Sequence of protein 2:
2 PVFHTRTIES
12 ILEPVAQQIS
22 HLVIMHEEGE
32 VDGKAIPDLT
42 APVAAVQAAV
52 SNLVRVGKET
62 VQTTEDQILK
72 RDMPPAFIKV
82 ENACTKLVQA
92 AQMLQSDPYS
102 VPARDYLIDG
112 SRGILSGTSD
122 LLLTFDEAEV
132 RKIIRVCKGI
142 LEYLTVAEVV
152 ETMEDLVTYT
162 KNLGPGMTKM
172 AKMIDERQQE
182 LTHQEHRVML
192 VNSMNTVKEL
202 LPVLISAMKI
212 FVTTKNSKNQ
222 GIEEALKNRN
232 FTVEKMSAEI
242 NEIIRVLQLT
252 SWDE

Sequence of protein 1:
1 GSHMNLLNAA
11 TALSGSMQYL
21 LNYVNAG

Interface contacts:
Residue T119 in protein 2 interacts with residue A10 in protein 1 (closest heavy-atom distance 4.1 Å).
Residue L88 in protein 2 interacts with residue L20 in protein 1 (closest heavy-atom distance 4.2 Å).
Residue A46 in protein 2 is in contact with residue S16 in protein 1 (closest heavy-atom distance 3.7 Å).
Residue L23 in protein 2 interacts with residue V24 in protein 1 (closest heavy-atom distance 4.0 Å).
Residue V44 in protein 2 interacts with residue L20 in protein 1 (closest heavy-atom distance 3.9 Å).
Residue I115 in protein 2 is in contact with residue L13 in protein 1 (closest heavy-atom distance 4.0 Å).
Residue T119 in protein 2 is in contact with residue L13 in protein 1 (closest heavy-atom distance 3.4 Å).
Residue L88 in protein 2 is in contact with residue M17 in protein 1 (closest heavy-atom distance 4.0 Å).
Residue P38 in protein 2 is in contact with residue G27 in protein 1 (closest heavy-atom distance 3.6 Å).
Residue P38 in protein 2 contacts residue Y23 in protein 1 (closest heavy-atom distance 4.0 Å).
Residue N53 in protein 2 interacts with residue A9 in protein 1 (closest heavy-atom distance 3.6 Å).
Residue L54 in protein 2 interacts with residue L13 in protein 1 (closest heavy-atom distance 3.6 Å).
Residue L123 in protein 2 interacts with residue L7 in protein 1 (closest heavy-atom distance 3.7 Å).
Residue V47 in protein 2 is in contact with residue L13 in protein 1 (closest heavy-atom distance 4.0 Å).
Residue P43 in protein 2 contacts residue Y19 in protein 1 (closest heavy-atom distance 4.0 Å).
Residue V16 in protein 2 contacts residue M17 in protein 1 (closest heavy-atom distance 4.1 Å).
Residue V16 in protein 2 is in contact with residue Q18 in protein 1 (closest heavy-atom distance 4.0 Å).
Residue P43 in protein 2 is in contact with residue Y23 in protein 1 (closest heavy-atom distance 3.9 Å).
Residue L40 in protein 2 is in contact with residue V24 in protein 1 (closest heavy-atom distance 3.8 Å).
Residue I12 in protein 2 contacts residue A10 in protein 1 (closest heavy-atom distance 3.7 Å).
Residue I12 in protein 2 interacts with residue T11 in protein 1 (closest heavy-atom distance 3.7 Å).
Residue D39 in protein 2 interacts with residue Y23 in protein 1 (closest heavy-atom distance 3.8 Å).
Residue I20 in protein 2 interacts with residue L21 in protein 1 (closest heavy-atom distance 3.9 Å).
Residue Q19 in protein 2 interacts with residue Q18 in protein 1 (closest heavy-atom distance 3.2 Å).
Residue V47 in protein 2 interacts with residue S16 in protein 1 (closest heavy-atom distance 3.5 Å).
Residue L54 in protein 2 is in contact with residue L6 in protein 1 (closest heavy-atom distance 3.8 Å).
Residue L108 in protein 2 is in contact with residue V24 in protein 1 (closest heavy-atom distance 4.1 Å).
Residue V51 in protein 2 is in contact with residue L13 in protein 1 (closest heavy-atom distance 3.7 Å).
Residue A50 in protein 2 is in contact with residue A12 in protein 1 (closest heavy-atom distance 4.2 Å).
Residue M26 in protein 2 is in contact with residue N25 in protein 1 (closest heavy-atom distance 4.1 Å).
Residue T8 in protein 2 contacts residue L7 in protein 1 (closest heavy-atom distance 3.9 Å).
Residue V47 in protein 2 contacts residue M17 in protein 1 (closest heavy-atom distance 3.8 Å).
Residue V16 in protein 2 contacts residue L21 in protein 1 (closest heavy-atom distance 4.2 Å).
Residue P43 in protein 2 interacts with residue L20 in protein 1 (closest heavy-atom distance 3.8 Å).
Residue G58 in protein 2 interacts with residue L6 in protein 1 (closest heavy-atom distance 3.8 Å).
Residue L123 in protein 2 contacts residue A10 in protein 1 (closest heavy-atom distance 3.8 Å).
Residue M74 in protein 2 is in contact with residue L6 in protein 1 (closest heavy-atom distance 4.0 Å).
Residue N53 in protein 2 interacts with residue M4 in protein 1 (closest heavy-atom distance 3.4 Å).
Residue L23 in protein 2 is in contact with residue L21 in protein 1 (closest heavy-atom distance 4.0 Å).
Residue H22 in protein 2 interacts with residue N25 in protein 1 (closest heavy-atom distance 2.8 Å).
Residue L40 in protein 2 interacts with residue Y23 in protein 1 (closest heavy-atom distance 3.8 Å).
Residue Q19 in protein 2 is in contact with residue N22 in protein 1 (closest heavy-atom distance 2.9 Å).
Residue V57 in protein 2 contacts residue M4 in protein 1 (closest heavy-atom distance 3.5 Å).
Residue P15 in protein 2 is in contact with residue Q18 in protein 1 (closest heavy-atom distance 3.4 Å).
Residue S112 in protein 2 is in contact with residue L21 in protein 1 (closest heavy-atom distance 3.8 Å).
Residue L54 in protein 2 contacts residue A10 in protein 1 (closest heavy-atom distance 4.0 Å).
Residue L54 in protein 2 contacts residue A9 in protein 1 (closest heavy-atom distance 3.9 Å).
Residue A50 in protein 2 is in contact with residue L13 in protein 1 (closest heavy-atom distance 3.6 Å).
Residue I115 in protein 2 is in contact with residue M17 in protein 1 (closest heavy-atom distance 3.8 Å).
Residue V57 in protein 2 is in contact with residue L6 in protein 1 (closest heavy-atom distance 3.5 Å).
Residue S112 in protein 2 is in contact with residue M17 in protein 1 (closest heavy-atom distance 3.5 Å).
Residue I12 in protein 2 contacts residue S14 in protein 1 (closest heavy-atom distance 2.6 Å).
Residue Q19 in protein 2 contacts residue L21 in protein 1 (closest heavy-atom distance 3.8 Å).
Residue V16 in protein 2 is in contact with residue S14 in protein 1 (closest heavy-atom distance 3.5 Å).
Residue V57 in protein 2 is in contact with residue N5 in protein 1 (closest heavy-atom distance 3.6 Å).
Residue V47 in protein 2 interacts with residue L20 in protein 1 (closest heavy-atom distance 4.0 Å).
Residue I12 in protein 2 contacts residue L7 in protein 1 (closest heavy-atom distance 4.1 Å).
Residue L122 in protein 2 contacts residue L6 in protein 1 (closest heavy-atom distance 3.9 Å).
Residue F126 in protein 2 interacts with residue L6 in protein 1 (closest heavy-atom distance 3.8 Å).
Residue F126 in protein 2 is in contact with residue L7 in protein 1 (closest heavy-atom distance 3.9 Å).

This data describes a binding interaction between two proteins.